Sequence of the second protein:
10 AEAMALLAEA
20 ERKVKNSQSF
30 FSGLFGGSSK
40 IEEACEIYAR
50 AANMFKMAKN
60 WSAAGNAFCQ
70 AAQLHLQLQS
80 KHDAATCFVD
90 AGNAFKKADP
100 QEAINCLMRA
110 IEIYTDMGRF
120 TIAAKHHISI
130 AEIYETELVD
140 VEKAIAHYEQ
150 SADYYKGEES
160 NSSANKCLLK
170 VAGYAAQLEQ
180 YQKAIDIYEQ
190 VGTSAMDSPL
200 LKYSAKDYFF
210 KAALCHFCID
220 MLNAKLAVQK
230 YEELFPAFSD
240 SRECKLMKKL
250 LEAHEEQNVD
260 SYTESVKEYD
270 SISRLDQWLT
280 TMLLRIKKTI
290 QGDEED

Sequence of the first protein:
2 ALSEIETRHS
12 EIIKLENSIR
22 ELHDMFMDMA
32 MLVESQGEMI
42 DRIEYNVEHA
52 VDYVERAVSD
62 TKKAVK

Interface contacts:
Residue S240 in the second protein interacts with residue K15 in the first protein (closest heavy-atom distance 4.6 Å).
Residue Y202 in the second protein is in contact with residue D29 in the first protein (closest heavy-atom distance 4.9 Å).
Residue F237 in the second protein interacts with residue N18 in the first protein (closest heavy-atom distance 3.2 Å).
Residue Y202 in the second protein interacts with residue E22 in the first protein (closest heavy-atom distance 3.1 Å).
Residue L199 in the second protein interacts with residue L33 in the first protein (closest heavy-atom distance 4.1 Å).
Residue F237 in the second protein interacts with residue S19 in the first protein (closest heavy-atom distance 3.6 Å).
Residue S238 in the second protein is in contact with residue E22 in the first protein (closest heavy-atom distance 2.9 Å).
Residue F237 in the second protein contacts residue E22 in the first protein (closest heavy-atom distance 4.8 Å).
Residue Y202 in the second protein interacts with residue M26 in the first protein (closest heavy-atom distance 4.1 Å).
Residue F237 in the second protein is in contact with residue I14 in the first protein (closest heavy-atom distance 3.4 Å).
Residue L199 in the second protein contacts residue D29 in the first protein (closest heavy-atom distance 3.8 Å).
Residue F237 in the second protein interacts with residue K15 in the first protein (closest heavy-atom distance 3.2 Å).
Residue Y202 in the second protein is in contact with residue D25 in the first protein (closest heavy-atom distance 3.2 Å).

The following describes two proteins that form a bound complex.